Interface contacts:
Residue I160 in protein 2 interacts with residue A124 in protein 1 (closest heavy-atom distance 4.0 Å).
Residue K131 in protein 2 contacts residue L155 in protein 1 (closest heavy-atom distance 4.2 Å).
Residue I160 in protein 2 contacts residue I125 in protein 1 (closest heavy-atom distance 5.0 Å).
Residue K138 in protein 2 is in contact with residue V152 in protein 1 (closest heavy-atom distance 4.3 Å).
Residue D161 in protein 2 is in contact with residue A124 in protein 1 (closest heavy-atom distance 3.4 Å).
Residue D144 in protein 2 is in contact with residue V152 in protein 1 (closest heavy-atom distance 4.5 Å).
Residue V137 in protein 2 contacts residue V152 in protein 1 (closest heavy-atom distance 4.2 Å).
Residue G156 in protein 2 interacts with residue E132 in protein 1 (closest heavy-atom distance 5.0 Å).
Residue D144 in protein 2 interacts with residue L151 in protein 1 (closest heavy-atom distance 4.6 Å).
Residue V159 in protein 2 contacts residue V128 in protein 1 (closest heavy-atom distance 4.3 Å).
Residue I160 in protein 2 contacts residue V128 in protein 1 (closest heavy-atom distance 3.8 Å).
Residue R132 in protein 2 is in contact with residue L155 in protein 1 (closest heavy-atom distance 3.4 Å).
Residue G162 in protein 2 contacts residue A124 in protein 1 (closest heavy-atom distance 4.2 Å).
Residue V147 in protein 2 contacts residue L151 in protein 1 (closest heavy-atom distance 3.6 Å).
Residue D144 in protein 2 is in contact with residue V148 in protein 1 (closest heavy-atom distance 3.9 Å).

The following describes two proteins that form a bound complex.

Sequence of protein 1:
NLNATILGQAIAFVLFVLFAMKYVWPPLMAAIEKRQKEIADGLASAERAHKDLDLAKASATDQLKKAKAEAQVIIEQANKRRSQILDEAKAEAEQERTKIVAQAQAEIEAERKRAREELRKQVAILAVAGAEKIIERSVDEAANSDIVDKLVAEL

Sequence of protein 2:
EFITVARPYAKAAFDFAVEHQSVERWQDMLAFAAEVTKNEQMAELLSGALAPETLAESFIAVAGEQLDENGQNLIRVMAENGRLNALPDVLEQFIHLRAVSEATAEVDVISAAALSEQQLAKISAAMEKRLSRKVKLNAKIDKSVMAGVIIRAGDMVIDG